The following describes two proteins that form a bound complex.

Sequence of protein 2:
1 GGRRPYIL

Sequence of protein 1:
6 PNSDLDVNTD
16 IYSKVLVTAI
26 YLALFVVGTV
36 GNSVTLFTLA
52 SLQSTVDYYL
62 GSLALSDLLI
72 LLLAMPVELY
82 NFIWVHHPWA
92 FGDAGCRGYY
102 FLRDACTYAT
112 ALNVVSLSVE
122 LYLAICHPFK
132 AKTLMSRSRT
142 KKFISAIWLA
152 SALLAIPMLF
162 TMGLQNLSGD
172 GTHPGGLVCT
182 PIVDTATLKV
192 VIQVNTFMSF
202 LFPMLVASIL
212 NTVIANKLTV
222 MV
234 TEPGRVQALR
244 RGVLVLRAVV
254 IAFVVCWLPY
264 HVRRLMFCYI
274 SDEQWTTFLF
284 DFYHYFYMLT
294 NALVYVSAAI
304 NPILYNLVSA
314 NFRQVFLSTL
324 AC

Contacts between the two chains:
Residue F270 in protein 1 contacts residue I7 in protein 2 (closest heavy-atom distance 3.2 Å).
Residue V12 in protein 1 is in contact with residue R3 in protein 2 (closest heavy-atom distance 4.5 Å).
Residue Y290 in protein 1 is in contact with residue I7 in protein 2 (closest heavy-atom distance 4.0 Å).
Residue D9 in protein 1 is in contact with residue R3 in protein 2 (closest heavy-atom distance 3.2 Å).
Residue Y286 in protein 1 interacts with residue L8 in protein 2 (closest heavy-atom distance 4.0 Å).
Residue F283 in protein 1 interacts with residue R3 in protein 2 (closest heavy-atom distance 3.2 Å).
Residue M163 in protein 1 is in contact with residue L8 in protein 2 (closest heavy-atom distance 3.6 Å).
Residue V12 in protein 1 is in contact with residue Y6 in protein 2 (closest heavy-atom distance 4.5 Å).
Residue Y286 in protein 1 interacts with residue P5 in protein 2 (closest heavy-atom distance 3.6 Å).
Residue V12 in protein 1 is in contact with residue I7 in protein 2 (closest heavy-atom distance 4.7 Å).
Residue W278 in protein 1 is in contact with residue R3 in protein 2 (closest heavy-atom distance 3.5 Å).
Residue D11 in protein 1 interacts with residue R3 in protein 2 (closest heavy-atom distance 2.6 Å).
Residue F270 in protein 1 interacts with residue Y6 in protein 2 (closest heavy-atom distance 4.1 Å).
Residue S8 in protein 1 interacts with residue R3 in protein 2 (closest heavy-atom distance 4.8 Å).
Residue L10 in protein 1 interacts with residue R3 in protein 2 (closest heavy-atom distance 3.9 Å).
Residue L10 in protein 1 contacts residue Y6 in protein 2 (closest heavy-atom distance 2.9 Å).
Residue C180 in protein 1 contacts residue I7 in protein 2 (closest heavy-atom distance 4.7 Å).
Residue R266 in protein 1 interacts with residue L8 in protein 2 (closest heavy-atom distance 3.0 Å).
Residue C271 in protein 1 contacts residue R4 in protein 2 (closest heavy-atom distance 4.4 Å).
Residue C180 in protein 1 contacts residue Y6 in protein 2 (closest heavy-atom distance 3.7 Å).
Residue Y101 in protein 1 interacts with residue L8 in protein 2 (closest heavy-atom distance 2.7 Å).
Residue R266 in protein 1 contacts residue I7 in protein 2 (closest heavy-atom distance 4.8 Å).
Residue T181 in protein 1 is in contact with residue Y6 in protein 2 (closest heavy-atom distance 2.9 Å).
Residue D275 in protein 1 contacts residue R4 in protein 2 (closest heavy-atom distance 3.0 Å).
Residue Y290 in protein 1 is in contact with residue L8 in protein 2 (closest heavy-atom distance 4.0 Å).
Residue L168 in protein 1 interacts with residue Y6 in protein 2 (closest heavy-atom distance 3.8 Å).
Residue H287 in protein 1 contacts residue I7 in protein 2 (closest heavy-atom distance 4.8 Å).
Residue H87 in protein 1 contacts residue Y6 in protein 2 (closest heavy-atom distance 3.2 Å).
Residue F270 in protein 1 interacts with residue L8 in protein 2 (closest heavy-atom distance 3.7 Å).
Residue V179 in protein 1 interacts with residue Y6 in protein 2 (closest heavy-atom distance 3.6 Å).
Residue R267 in protein 1 interacts with residue L8 in protein 2 (closest heavy-atom distance 4.0 Å).
Residue N13 in protein 1 is in contact with residue R3 in protein 2 (closest heavy-atom distance 4.4 Å).
Residue W278 in protein 1 is in contact with residue G2 in protein 2 (closest heavy-atom distance 3.1 Å).
Residue W278 in protein 1 interacts with residue P5 in protein 2 (closest heavy-atom distance 3.5 Å).
Residue Y101 in protein 1 interacts with residue I7 in protein 2 (closest heavy-atom distance 4.7 Å).
Residue H287 in protein 1 interacts with residue P5 in protein 2 (closest heavy-atom distance 3.8 Å).
Residue P182 in protein 1 is in contact with residue Y6 in protein 2 (closest heavy-atom distance 3.8 Å).
Residue E276 in protein 1 interacts with residue G1 in protein 2 (closest heavy-atom distance 3.4 Å).
Residue T279 in protein 1 interacts with residue R3 in protein 2 (closest heavy-atom distance 4.3 Å).
Residue N82 in protein 1 interacts with residue I7 in protein 2 (closest heavy-atom distance 4.5 Å).
Residue P182 in protein 1 is in contact with residue L8 in protein 2 (closest heavy-atom distance 4.5 Å).
Residue W278 in protein 1 contacts residue R4 in protein 2 (closest heavy-atom distance 3.2 Å).
Residue T279 in protein 1 contacts residue G1 in protein 2 (closest heavy-atom distance 4.5 Å).
Residue F83 in protein 1 contacts residue L8 in protein 2 (closest heavy-atom distance 4.7 Å).
Residue W278 in protein 1 contacts residue G1 in protein 2 (closest heavy-atom distance 3.1 Å).
Residue Y286 in protein 1 contacts residue I7 in protein 2 (closest heavy-atom distance 3.2 Å).
Residue F270 in protein 1 contacts residue R4 in protein 2 (closest heavy-atom distance 4.1 Å).
Residue I193 in protein 1 interacts with residue L8 in protein 2 (closest heavy-atom distance 4.0 Å).
Residue S274 in protein 1 contacts residue R4 in protein 2 (closest heavy-atom distance 3.6 Å).
Residue D275 in protein 1 contacts residue G1 in protein 2 (closest heavy-atom distance 4.1 Å).
Residue F83 in protein 1 contacts residue I7 in protein 2 (closest heavy-atom distance 3.5 Å).
Residue H87 in protein 1 is in contact with residue I7 in protein 2 (closest heavy-atom distance 3.9 Å).
Residue F283 in protein 1 contacts residue P5 in protein 2 (closest heavy-atom distance 3.4 Å).
Residue D275 in protein 1 is in contact with residue G2 in protein 2 (closest heavy-atom distance 4.3 Å).
Residue L189 in protein 1 contacts residue L8 in protein 2 (closest heavy-atom distance 4.4 Å).
Residue T186 in protein 1 contacts residue R4 in protein 2 (closest heavy-atom distance 4.8 Å).
Residue H88 in protein 1 contacts residue Y6 in protein 2 (closest heavy-atom distance 3.7 Å).
Residue F270 in protein 1 interacts with residue P5 in protein 2 (closest heavy-atom distance 3.0 Å).
Residue F283 in protein 1 is in contact with residue R4 in protein 2 (closest heavy-atom distance 3.5 Å).
Residue I273 in protein 1 is in contact with residue R4 in protein 2 (closest heavy-atom distance 2.2 Å).